Sequence of protein 1:
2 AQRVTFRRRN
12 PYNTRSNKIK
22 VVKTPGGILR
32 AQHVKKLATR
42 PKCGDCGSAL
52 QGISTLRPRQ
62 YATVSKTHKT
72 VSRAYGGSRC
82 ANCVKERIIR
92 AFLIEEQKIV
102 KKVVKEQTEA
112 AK

Interface contacts:
Residue L94 in protein 1 interacts with residue S54 in protein 2 (closest heavy-atom distance 3.6 Å).
Residue E87 in protein 1 is in contact with residue L51 in protein 2 (closest heavy-atom distance 4.7 Å).
Residue I90 in protein 1 interacts with residue L51 in protein 2 (closest heavy-atom distance 4.3 Å).
Residue F93 in protein 1 contacts residue Y58 in protein 2 (closest heavy-atom distance 3.7 Å).
Residue R91 in protein 1 interacts with residue L51 in protein 2 (closest heavy-atom distance 3.5 Å).
Residue I90 in protein 1 contacts residue E55 in protein 2 (closest heavy-atom distance 3.5 Å).
Residue L94 in protein 1 interacts with residue Y58 in protein 2 (closest heavy-atom distance 4.9 Å).
Residue L94 in protein 1 interacts with residue L51 in protein 2 (closest heavy-atom distance 3.4 Å).
Residue L94 in protein 1 interacts with residue E55 in protein 2 (closest heavy-atom distance 4.2 Å).
Residue E97 in protein 1 is in contact with residue Y58 in protein 2 (closest heavy-atom distance 3.5 Å).

This data describes a binding interaction between two proteins.

Sequence of protein 2:
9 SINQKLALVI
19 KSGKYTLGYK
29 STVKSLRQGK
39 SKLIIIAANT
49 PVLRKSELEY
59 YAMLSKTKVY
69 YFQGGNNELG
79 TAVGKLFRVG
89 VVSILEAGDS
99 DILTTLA